Sequence of the first protein:
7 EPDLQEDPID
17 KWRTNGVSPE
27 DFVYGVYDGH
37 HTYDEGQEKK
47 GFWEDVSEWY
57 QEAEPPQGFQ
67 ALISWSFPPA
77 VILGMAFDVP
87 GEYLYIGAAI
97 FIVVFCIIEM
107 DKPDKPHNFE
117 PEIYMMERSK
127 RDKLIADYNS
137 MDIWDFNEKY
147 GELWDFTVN

The following describes two proteins that form a bound complex.

Sequence of the second protein:
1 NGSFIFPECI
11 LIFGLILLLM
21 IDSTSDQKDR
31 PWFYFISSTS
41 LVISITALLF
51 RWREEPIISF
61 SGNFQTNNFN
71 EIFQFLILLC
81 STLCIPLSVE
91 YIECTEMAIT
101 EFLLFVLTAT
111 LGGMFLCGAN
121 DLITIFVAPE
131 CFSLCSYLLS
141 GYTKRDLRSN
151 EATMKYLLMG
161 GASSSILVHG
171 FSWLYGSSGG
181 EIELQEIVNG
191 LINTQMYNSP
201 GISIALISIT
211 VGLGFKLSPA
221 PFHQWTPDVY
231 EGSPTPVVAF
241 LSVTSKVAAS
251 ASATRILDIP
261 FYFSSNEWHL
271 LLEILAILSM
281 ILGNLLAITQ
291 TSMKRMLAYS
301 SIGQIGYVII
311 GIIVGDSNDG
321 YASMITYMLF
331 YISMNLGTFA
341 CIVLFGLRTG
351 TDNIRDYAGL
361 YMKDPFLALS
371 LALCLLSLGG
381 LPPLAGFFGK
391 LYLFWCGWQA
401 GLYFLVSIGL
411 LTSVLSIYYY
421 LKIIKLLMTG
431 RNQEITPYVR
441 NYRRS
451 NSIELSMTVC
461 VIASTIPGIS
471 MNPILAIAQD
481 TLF

Interface contacts:
Residue K363 in the second protein interacts with residue L149 in the first protein (closest heavy-atom distance 4.8 Å).
Residue N432 in the second protein interacts with residue E148 in the first protein (closest heavy-atom distance 4.2 Å).
Residue N432 in the second protein interacts with residue L149 in the first protein (closest heavy-atom distance 4.7 Å).
Residue R440 in the second protein is in contact with residue L149 in the first protein (closest heavy-atom distance 4.4 Å).
Residue M362 in the second protein contacts residue G147 in the first protein (closest heavy-atom distance 4.8 Å).
Residue M362 in the second protein interacts with residue E148 in the first protein (closest heavy-atom distance 4.0 Å).
Residue K363 in the second protein interacts with residue G147 in the first protein (closest heavy-atom distance 4.6 Å).
Residue M362 in the second protein contacts residue Y146 in the first protein (closest heavy-atom distance 3.6 Å).